Sequence of the first protein:
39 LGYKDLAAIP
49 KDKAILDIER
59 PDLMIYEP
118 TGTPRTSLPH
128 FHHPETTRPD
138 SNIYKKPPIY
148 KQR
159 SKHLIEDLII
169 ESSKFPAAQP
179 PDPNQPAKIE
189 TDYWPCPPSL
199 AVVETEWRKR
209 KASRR

Residue-level contacts at the interface:
Residue T104 in the second protein contacts residue L54 in the first protein (closest heavy-atom distance 4.2 Å).
Residue K107 in the second protein is in contact with residue E57 in the first protein (closest heavy-atom distance 2.9 Å).
Residue K107 in the second protein is in contact with residue L54 in the first protein (closest heavy-atom distance 4.6 Å).
Residue G106 in the second protein is in contact with residue L54 in the first protein (closest heavy-atom distance 3.8 Å).
Residue M108 in the second protein is in contact with residue I53 in the first protein (closest heavy-atom distance 4.2 Å).
Residue K105 in the second protein is in contact with residue D55 in the first protein (closest heavy-atom distance 4.6 Å).
Residue K107 in the second protein contacts residue D55 in the first protein (closest heavy-atom distance 4.4 Å).
Residue M108 in the second protein contacts residue P59 in the first protein (closest heavy-atom distance 3.6 Å).
Residue M108 in the second protein contacts residue E57 in the first protein (closest heavy-atom distance 3.4 Å).
Residue M108 in the second protein is in contact with residue I56 in the first protein (closest heavy-atom distance 4.7 Å).
Residue K105 in the second protein is in contact with residue L54 in the first protein (closest heavy-atom distance 3.2 Å).
Residue H111 in the second protein interacts with residue L54 in the first protein (closest heavy-atom distance 4.2 Å).

Sequence of the second protein:
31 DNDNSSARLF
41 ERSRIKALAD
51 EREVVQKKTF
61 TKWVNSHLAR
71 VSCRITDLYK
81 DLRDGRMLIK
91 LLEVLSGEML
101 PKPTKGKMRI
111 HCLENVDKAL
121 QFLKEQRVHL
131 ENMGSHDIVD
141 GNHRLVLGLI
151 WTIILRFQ

These two protein chains interact to form a complex.